This data describes a binding interaction between two proteins.

Sequence of the second protein:
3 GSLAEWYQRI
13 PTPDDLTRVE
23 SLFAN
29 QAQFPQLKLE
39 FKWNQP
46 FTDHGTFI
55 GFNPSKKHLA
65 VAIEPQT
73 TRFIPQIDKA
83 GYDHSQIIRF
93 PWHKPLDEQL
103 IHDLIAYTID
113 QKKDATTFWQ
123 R

Sequence of the first protein:
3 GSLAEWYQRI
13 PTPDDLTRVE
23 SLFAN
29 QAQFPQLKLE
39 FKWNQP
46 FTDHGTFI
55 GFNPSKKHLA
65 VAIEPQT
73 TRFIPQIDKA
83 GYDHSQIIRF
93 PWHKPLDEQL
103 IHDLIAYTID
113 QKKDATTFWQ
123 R

Residue-level contacts at the interface:
Residue E68 in the first protein is in contact with residue Q122 in the second protein (closest heavy-atom distance 2.8 Å).
Residue Q88 in the first protein contacts residue I67 in the second protein (closest heavy-atom distance 2.9 Å).
Residue K96 in the first protein contacts residue R20 in the second protein (closest heavy-atom distance 2.9 Å).
Residue K61 in the first protein contacts residue W94 in the second protein (closest heavy-atom distance 3.0 Å).
Residue K60 in the first protein contacts residue W94 in the second protein (closest heavy-atom distance 3.3 Å).
Residue W94 in the first protein contacts residue S59 in the second protein (closest heavy-atom distance 2.9 Å).
Residue F120 in the first protein is in contact with residue G50 in the second protein (closest heavy-atom distance 3.3 Å).
Residue L63 in the first protein contacts residue F92 in the second protein (closest heavy-atom distance 2.9 Å).
Residue F92 in the first protein is in contact with residue L63 in the second protein (closest heavy-atom distance 2.8 Å).
Residue K114 in the first protein is in contact with residue F52 in the second protein (closest heavy-atom distance 2.6 Å).
Residue F52 in the first protein contacts residue F120 in the second protein (closest heavy-atom distance 2.8 Å).
Residue H86 in the first protein interacts with residue I89 in the second protein (closest heavy-atom distance 3.1 Å).
Residue K114 in the first protein interacts with residue T51 in the second protein (closest heavy-atom distance 3.2 Å).
Residue Q70 in the first protein contacts residue Q122 in the second protein (closest heavy-atom distance 3.0 Å).
Residue Q88 in the first protein contacts residue S87 in the second protein (closest heavy-atom distance 3.3 Å).
Residue I90 in the first protein contacts residue V65 in the second protein (closest heavy-atom distance 2.8 Å).
Residue Q122 in the first protein contacts residue E68 in the second protein (closest heavy-atom distance 2.8 Å).
Residue P93 in the first protein is in contact with residue R20 in the second protein (closest heavy-atom distance 3.1 Å).
Residue R91 in the first protein interacts with residue D85 in the second protein (closest heavy-atom distance 2.9 Å).
Residue P97 in the first protein is in contact with residue Y84 in the second protein (closest heavy-atom distance 2.6 Å).
Residue K114 in the first protein interacts with residue E68 in the second protein (closest heavy-atom distance 2.7 Å).
Residue S59 in the first protein is in contact with residue W94 in the second protein (closest heavy-atom distance 2.9 Å).
Residue Y84 in the first protein is in contact with residue P97 in the second protein (closest heavy-atom distance 2.7 Å).
Residue T73 in the first protein contacts residue T73 in the second protein (closest heavy-atom distance 2.7 Å).
Residue Q113 in the first protein is in contact with residue Q70 in the second protein (closest heavy-atom distance 3.1 Å).
Residue V65 in the first protein is in contact with residue I89 in the second protein (closest heavy-atom distance 3.2 Å).
Residue T119 in the first protein contacts residue T51 in the second protein (closest heavy-atom distance 2.9 Å).
Residue K114 in the first protein interacts with residue H49 in the second protein (closest heavy-atom distance 3.1 Å).
Residue W94 in the first protein interacts with residue K61 in the second protein (closest heavy-atom distance 3.0 Å).
Residue N27 in the first protein is in contact with residue E100 in the second protein (closest heavy-atom distance 2.9 Å).
Residue F120 in the first protein interacts with residue F52 in the second protein (closest heavy-atom distance 2.8 Å).
Residue Q88 in the first protein is in contact with residue A66 in the second protein (closest heavy-atom distance 3.3 Å).
Residue Q70 in the first protein is in contact with residue Q113 in the second protein (closest heavy-atom distance 3.2 Å).
Residue V65 in the first protein interacts with residue I90 in the second protein (closest heavy-atom distance 2.9 Å).
Residue H62 in the first protein interacts with residue W94 in the second protein (closest heavy-atom distance 3.3 Å).
Residue H104 in the first protein interacts with residue Q31 in the second protein (closest heavy-atom distance 2.6 Å).
Residue H62 in the first protein interacts with residue R91 in the second protein (closest heavy-atom distance 3.2 Å).
Residue S87 in the first protein interacts with residue Q88 in the second protein (closest heavy-atom distance 3.3 Å).
Residue F52 in the first protein interacts with residue K114 in the second protein (closest heavy-atom distance 2.8 Å).
Residue E68 in the first protein interacts with residue K114 in the second protein (closest heavy-atom distance 2.8 Å).
Residue K61 in the first protein interacts with residue P93 in the second protein (closest heavy-atom distance 3.3 Å).
Residue D99 in the first protein contacts residue Y84 in the second protein (closest heavy-atom distance 3.0 Å).
Residue Q31 in the first protein interacts with residue H104 in the second protein (closest heavy-atom distance 2.7 Å).
Residue T110 in the first protein contacts residue T71 in the second protein (closest heavy-atom distance 2.9 Å).
Residue S87 in the first protein is in contact with residue I89 in the second protein (closest heavy-atom distance 2.8 Å).
Residue Q122 in the first protein is in contact with residue Q70 in the second protein (closest heavy-atom distance 3.0 Å).
Residue I89 in the first protein contacts residue V65 in the second protein (closest heavy-atom distance 3.1 Å).
Residue I89 in the first protein contacts residue S87 in the second protein (closest heavy-atom distance 2.8 Å).
Residue R20 in the first protein interacts with residue K96 in the second protein (closest heavy-atom distance 2.9 Å).
Residue F92 in the first protein interacts with residue H62 in the second protein (closest heavy-atom distance 3.3 Å).
Residue H49 in the first protein is in contact with residue K114 in the second protein (closest heavy-atom distance 3.0 Å).
Residue I89 in the first protein interacts with residue H86 in the second protein (closest heavy-atom distance 3.1 Å).
Residue R20 in the first protein contacts residue P93 in the second protein (closest heavy-atom distance 3.1 Å).
Residue E100 in the first protein interacts with residue N27 in the second protein (closest heavy-atom distance 2.8 Å).
Residue T71 in the first protein is in contact with residue T110 in the second protein (closest heavy-atom distance 2.8 Å).
Residue I67 in the first protein interacts with residue Q88 in the second protein (closest heavy-atom distance 2.8 Å).
Residue A66 in the first protein interacts with residue Q88 in the second protein (closest heavy-atom distance 3.3 Å).
Residue F120 in the first protein contacts residue T51 in the second protein (closest heavy-atom distance 3.1 Å).
Residue D85 in the first protein contacts residue R91 in the second protein (closest heavy-atom distance 3.0 Å).
Residue Y84 in the first protein is in contact with residue D99 in the second protein (closest heavy-atom distance 3.0 Å).